Sequence of the second protein:
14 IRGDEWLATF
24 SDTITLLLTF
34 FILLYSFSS

Interface contacts:
Residue I181 in the first protein interacts with residue Y38 in the second protein (closest heavy-atom distance 4.3 Å).
Residue M185 in the first protein interacts with residue L31 in the second protein (closest heavy-atom distance 4.2 Å).
Residue M185 in the first protein is in contact with residue I35 in the second protein (closest heavy-atom distance 4.5 Å).

Sequence of the first protein:
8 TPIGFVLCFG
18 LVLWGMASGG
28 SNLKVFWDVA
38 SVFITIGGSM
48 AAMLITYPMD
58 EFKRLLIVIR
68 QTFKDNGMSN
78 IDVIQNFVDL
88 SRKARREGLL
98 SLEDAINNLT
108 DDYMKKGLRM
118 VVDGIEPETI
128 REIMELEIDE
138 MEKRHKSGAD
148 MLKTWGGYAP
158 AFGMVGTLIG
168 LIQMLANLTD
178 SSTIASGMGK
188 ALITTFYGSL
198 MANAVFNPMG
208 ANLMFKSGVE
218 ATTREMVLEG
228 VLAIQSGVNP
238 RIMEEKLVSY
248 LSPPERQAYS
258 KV

These two protein chains interact to form a complex.